Interface contacts:
Residue L142 in protein 2 interacts with residue K125 in protein 1 (closest heavy-atom distance 4.3 Å).
Residue D52 in protein 2 is in contact with residue G49 in protein 1 (closest heavy-atom distance 4.1 Å).
Residue S143 in protein 2 contacts residue Y126 in protein 1 (closest heavy-atom distance 4.1 Å).
Residue D141 in protein 2 interacts with residue K125 in protein 1 (closest heavy-atom distance 3.7 Å).
Residue L142 in protein 2 is in contact with residue Y126 in protein 1 (closest heavy-atom distance 3.6 Å).
Residue N54 in protein 2 is in contact with residue K125 in protein 1 (closest heavy-atom distance 3.6 Å).

Sequence of protein 2:
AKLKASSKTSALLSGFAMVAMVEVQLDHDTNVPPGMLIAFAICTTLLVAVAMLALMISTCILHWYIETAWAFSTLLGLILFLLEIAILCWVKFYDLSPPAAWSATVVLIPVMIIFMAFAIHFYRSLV

Sequence of protein 1:
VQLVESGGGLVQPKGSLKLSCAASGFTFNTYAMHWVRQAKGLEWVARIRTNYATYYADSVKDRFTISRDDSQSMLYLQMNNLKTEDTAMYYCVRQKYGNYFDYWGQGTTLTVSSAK

The following describes two proteins that form a bound complex.